The following describes two proteins that form a bound complex.

Interface contacts:
Residue Q97 in the second protein contacts residue R469 in the first protein (closest heavy-atom distance 3.1 Å).
Residue R368 in the second protein is in contact with residue Y535 in the first protein (closest heavy-atom distance 3.1 Å).
Residue S619 in the second protein contacts residue T501 in the first protein (closest heavy-atom distance 2.6 Å).
Residue A613 in the second protein contacts residue L541 in the first protein (closest heavy-atom distance 3.4 Å).
Residue D91 in the second protein contacts residue T477 in the first protein (closest heavy-atom distance 2.8 Å).
Residue R368 in the second protein contacts residue P539 in the first protein (closest heavy-atom distance 3.4 Å).
Residue R368 in the second protein contacts residue R536 in the first protein (closest heavy-atom distance 3.1 Å).
Residue E90 in the second protein interacts with residue K479 in the first protein (closest heavy-atom distance 3.1 Å).
Residue H378 in the second protein interacts with residue R508 in the first protein (closest heavy-atom distance 3.2 Å).
Residue N558 in the second protein is in contact with residue P539 in the first protein (closest heavy-atom distance 3.1 Å).
Residue Y583 in the second protein contacts residue I176 in the first protein (closest heavy-atom distance 3.3 Å).
Residue R595 in the second protein is in contact with residue G265 in the first protein (closest heavy-atom distance 3.4 Å).
Residue N615 in the second protein is in contact with residue T543 in the first protein (closest heavy-atom distance 3.1 Å).
Residue Q363 in the second protein is in contact with residue I457 in the first protein (closest heavy-atom distance 3.4 Å).
Residue N558 in the second protein interacts with residue L537 in the first protein (closest heavy-atom distance 3.1 Å).
Residue Q617 in the second protein contacts residue D502 in the first protein (closest heavy-atom distance 2.9 Å).
Residue P463 in the second protein is in contact with residue Q165 in the first protein (closest heavy-atom distance 3.5 Å).
Residue Q617 in the second protein contacts residue T504 in the first protein (closest heavy-atom distance 3.3 Å).
Residue S619 in the second protein is in contact with residue D502 in the first protein (closest heavy-atom distance 3.3 Å).
Residue L365 in the second protein is in contact with residue I457 in the first protein (closest heavy-atom distance 3.5 Å).
Residue I361 in the second protein is in contact with residue A493 in the first protein (closest heavy-atom distance 3.4 Å).
Residue T557 in the second protein is in contact with residue L541 in the first protein (closest heavy-atom distance 3.3 Å).
Residue R595 in the second protein is in contact with residue Y264 in the first protein (closest heavy-atom distance 2.6 Å).
Residue N632 in the second protein contacts residue T501 in the first protein (closest heavy-atom distance 3.2 Å).
Residue F358 in the second protein contacts residue R469 in the first protein (closest heavy-atom distance 3.2 Å).
Residue R377 in the second protein interacts with residue S325 in the first protein (closest heavy-atom distance 3.1 Å).
Residue R578 in the second protein contacts residue I176 in the first protein (closest heavy-atom distance 2.4 Å).
Residue K631 in the second protein interacts with residue R500 in the first protein (closest heavy-atom distance 2.9 Å).
Residue R377 in the second protein interacts with residue T544 in the first protein (closest heavy-atom distance 2.6 Å).
Residue I361 in the second protein contacts residue A496 in the first protein (closest heavy-atom distance 3.5 Å).
Residue R461 in the second protein is in contact with residue A177 in the first protein (closest heavy-atom distance 3.3 Å).
Residue K585 in the second protein is in contact with residue D160 in the first protein (closest heavy-atom distance 2.6 Å).
Residue S616 in the second protein interacts with residue L541 in the first protein (closest heavy-atom distance 3.1 Å).
Residue E588 in the second protein is in contact with residue W187 in the first protein (closest heavy-atom distance 2.9 Å).
Residue S93 in the second protein interacts with residue N346 in the first protein (closest heavy-atom distance 3.5 Å).
Residue T557 in the second protein interacts with residue D495 in the first protein (closest heavy-atom distance 3.0 Å).
Residue E90 in the second protein interacts with residue M474 in the first protein (closest heavy-atom distance 3.5 Å).
Residue F467 in the second protein interacts with residue G326 in the first protein (closest heavy-atom distance 3.3 Å).
Residue Q97 in the second protein is in contact with residue N470 in the first protein (closest heavy-atom distance 3.4 Å).
Residue D91 in the second protein contacts residue G478 in the first protein (closest heavy-atom distance 3.5 Å).
Residue K631 in the second protein interacts with residue V344 in the first protein (closest heavy-atom distance 3.5 Å).
Residue E90 in the second protein is in contact with residue T477 in the first protein (closest heavy-atom distance 3.5 Å).
Residue Q97 in the second protein contacts residue Y473 in the first protein (closest heavy-atom distance 2.9 Å).
Residue D91 in the second protein interacts with residue N346 in the first protein (closest heavy-atom distance 3.2 Å).
Residue Q629 in the second protein is in contact with residue N343 in the first protein (closest heavy-atom distance 2.9 Å).
Residue A614 in the second protein contacts residue H542 in the first protein (closest heavy-atom distance 3.1 Å).
Residue F590 in the second protein contacts residue A302 in the first protein (closest heavy-atom distance 3.4 Å).
Residue R595 in the second protein contacts residue A302 in the first protein (closest heavy-atom distance 3.5 Å).
Residue K96 in the second protein interacts with residue Y473 in the first protein (closest heavy-atom distance 3.4 Å).
Residue F467 in the second protein interacts with residue E162 in the first protein (closest heavy-atom distance 3.0 Å).
Residue R368 in the second protein interacts with residue L538 in the first protein (closest heavy-atom distance 2.9 Å).
Residue T367 in the second protein contacts residue R536 in the first protein (closest heavy-atom distance 3.5 Å).
Residue G628 in the second protein contacts residue N343 in the first protein (closest heavy-atom distance 3.0 Å).
Residue H378 in the second protein interacts with residue I303 in the first protein (closest heavy-atom distance 3.5 Å).
Residue S616 in the second protein interacts with residue H542 in the first protein (closest heavy-atom distance 2.9 Å).
Residue F627 in the second protein contacts residue I345 in the first protein (closest heavy-atom distance 3.3 Å).
Residue K631 in the second protein contacts residue D502 in the first protein (closest heavy-atom distance 3.4 Å).
Residue A614 in the second protein interacts with residue L541 in the first protein (closest heavy-atom distance 2.9 Å).
Residue K471 in the second protein is in contact with residue S333 in the first protein (closest heavy-atom distance 3.4 Å).
Residue R578 in the second protein contacts residue A177 in the first protein (closest heavy-atom distance 3.0 Å).

Sequence of the second protein:
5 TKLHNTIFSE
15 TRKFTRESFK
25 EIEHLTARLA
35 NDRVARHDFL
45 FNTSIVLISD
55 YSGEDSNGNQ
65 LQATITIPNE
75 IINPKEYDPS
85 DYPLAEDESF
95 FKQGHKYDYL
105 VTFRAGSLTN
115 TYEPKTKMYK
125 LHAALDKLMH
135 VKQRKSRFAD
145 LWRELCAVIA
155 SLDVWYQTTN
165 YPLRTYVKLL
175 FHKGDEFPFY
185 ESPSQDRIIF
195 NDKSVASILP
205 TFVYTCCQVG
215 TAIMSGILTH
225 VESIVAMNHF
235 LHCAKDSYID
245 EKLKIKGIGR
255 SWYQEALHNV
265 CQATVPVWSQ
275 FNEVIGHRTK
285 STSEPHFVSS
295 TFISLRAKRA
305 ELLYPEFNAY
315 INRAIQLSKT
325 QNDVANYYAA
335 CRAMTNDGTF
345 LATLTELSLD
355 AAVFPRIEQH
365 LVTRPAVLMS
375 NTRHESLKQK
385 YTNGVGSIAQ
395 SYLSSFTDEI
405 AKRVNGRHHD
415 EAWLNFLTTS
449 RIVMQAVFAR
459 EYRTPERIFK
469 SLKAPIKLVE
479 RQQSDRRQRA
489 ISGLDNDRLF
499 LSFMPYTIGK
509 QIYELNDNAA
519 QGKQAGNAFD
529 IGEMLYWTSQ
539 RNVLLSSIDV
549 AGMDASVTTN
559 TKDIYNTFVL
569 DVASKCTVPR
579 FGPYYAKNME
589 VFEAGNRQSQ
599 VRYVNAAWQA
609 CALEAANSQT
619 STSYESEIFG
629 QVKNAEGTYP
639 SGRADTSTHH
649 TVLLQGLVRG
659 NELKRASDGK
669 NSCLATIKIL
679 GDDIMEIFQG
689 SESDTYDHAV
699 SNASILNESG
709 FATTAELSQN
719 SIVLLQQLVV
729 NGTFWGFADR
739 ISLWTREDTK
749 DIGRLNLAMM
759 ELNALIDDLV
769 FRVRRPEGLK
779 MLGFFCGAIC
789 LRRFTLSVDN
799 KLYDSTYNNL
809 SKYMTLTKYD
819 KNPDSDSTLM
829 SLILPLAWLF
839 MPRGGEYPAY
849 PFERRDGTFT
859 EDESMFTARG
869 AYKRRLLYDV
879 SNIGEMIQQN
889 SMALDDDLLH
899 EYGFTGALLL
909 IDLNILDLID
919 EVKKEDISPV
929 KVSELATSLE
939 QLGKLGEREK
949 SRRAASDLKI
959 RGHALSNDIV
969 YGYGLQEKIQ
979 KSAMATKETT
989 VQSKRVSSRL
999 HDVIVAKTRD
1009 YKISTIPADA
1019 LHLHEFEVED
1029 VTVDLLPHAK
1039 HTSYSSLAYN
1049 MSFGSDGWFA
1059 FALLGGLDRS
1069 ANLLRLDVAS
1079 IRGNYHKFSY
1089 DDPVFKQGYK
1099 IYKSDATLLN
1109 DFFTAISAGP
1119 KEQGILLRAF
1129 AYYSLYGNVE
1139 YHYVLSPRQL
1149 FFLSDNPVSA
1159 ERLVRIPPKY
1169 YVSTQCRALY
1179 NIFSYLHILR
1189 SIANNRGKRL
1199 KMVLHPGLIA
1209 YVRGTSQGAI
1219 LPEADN

Sequence of the first protein:
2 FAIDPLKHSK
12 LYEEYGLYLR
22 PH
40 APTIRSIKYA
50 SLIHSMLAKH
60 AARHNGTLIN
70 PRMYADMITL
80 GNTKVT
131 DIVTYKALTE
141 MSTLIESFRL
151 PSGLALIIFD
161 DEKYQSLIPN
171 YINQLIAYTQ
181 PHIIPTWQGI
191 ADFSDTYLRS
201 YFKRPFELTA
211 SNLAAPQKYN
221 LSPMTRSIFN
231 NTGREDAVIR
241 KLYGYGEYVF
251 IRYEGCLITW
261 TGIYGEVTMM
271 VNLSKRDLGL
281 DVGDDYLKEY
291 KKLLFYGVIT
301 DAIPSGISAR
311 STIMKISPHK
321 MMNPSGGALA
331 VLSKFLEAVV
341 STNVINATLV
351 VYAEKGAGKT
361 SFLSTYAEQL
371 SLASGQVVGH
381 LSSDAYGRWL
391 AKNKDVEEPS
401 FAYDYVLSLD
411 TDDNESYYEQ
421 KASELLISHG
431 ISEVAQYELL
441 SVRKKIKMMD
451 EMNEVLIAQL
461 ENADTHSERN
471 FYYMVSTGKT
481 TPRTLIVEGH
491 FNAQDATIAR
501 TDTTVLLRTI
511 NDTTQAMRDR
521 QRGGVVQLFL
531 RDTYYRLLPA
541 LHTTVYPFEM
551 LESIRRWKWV